Sequence of protein 2:
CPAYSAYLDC

Sequence of protein 1:
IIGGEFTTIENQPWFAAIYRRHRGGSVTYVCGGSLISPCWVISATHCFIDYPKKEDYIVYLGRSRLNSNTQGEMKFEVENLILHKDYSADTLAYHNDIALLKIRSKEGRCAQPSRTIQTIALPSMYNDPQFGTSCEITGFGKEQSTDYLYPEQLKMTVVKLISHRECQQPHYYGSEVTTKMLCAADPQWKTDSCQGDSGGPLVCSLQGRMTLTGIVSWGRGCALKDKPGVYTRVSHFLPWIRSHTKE

Interface contacts:
Residue Y94 in protein 1 interacts with residue Y7 in protein 2 (closest heavy-atom distance 4.1 Å).
Residue Q195 in protein 1 contacts residue D9 in protein 2 (closest heavy-atom distance 4.6 Å).
Residue G219 in protein 1 interacts with residue S5 in protein 2 (closest heavy-atom distance 4.9 Å).
Residue T91 in protein 1 contacts residue Y4 in protein 2 (closest heavy-atom distance 4.6 Å).
Residue T91 in protein 1 contacts residue P2 in protein 2 (closest heavy-atom distance 3.6 Å).
Residue W218 in protein 1 interacts with residue Y4 in protein 2 (closest heavy-atom distance 3.2 Å).
Residue A93 in protein 1 interacts with residue P2 in protein 2 (closest heavy-atom distance 4.0 Å).
Residue S217 in protein 1 contacts residue A6 in protein 2 (closest heavy-atom distance 3.7 Å).
Residue D90 in protein 1 contacts residue C1 in protein 2 (closest heavy-atom distance 5.0 Å).
Residue S198 in protein 1 is in contact with residue L8 in protein 2 (closest heavy-atom distance 4.7 Å).
Residue R20 in protein 1 contacts residue Y7 in protein 2 (closest heavy-atom distance 3.4 Å).
Residue Y29 in protein 1 contacts residue L8 in protein 2 (closest heavy-atom distance 3.8 Å).
Residue Q195 in protein 1 is in contact with residue Y7 in protein 2 (closest heavy-atom distance 3.5 Å).
Residue Y150 in protein 1 is in contact with residue L8 in protein 2 (closest heavy-atom distance 3.4 Å).
Residue R220 in protein 1 interacts with residue Y4 in protein 2 (closest heavy-atom distance 2.9 Å).
Residue D197 in protein 1 is in contact with residue A6 in protein 2 (closest heavy-atom distance 4.5 Å).
Residue D90 in protein 1 interacts with residue A3 in protein 2 (closest heavy-atom distance 4.8 Å).
Residue S217 in protein 1 is in contact with residue Y4 in protein 2 (closest heavy-atom distance 4.8 Å).
Residue A89 in protein 1 interacts with residue P2 in protein 2 (closest heavy-atom distance 3.6 Å).
Residue C194 in protein 1 interacts with residue A6 in protein 2 (closest heavy-atom distance 3.7 Å).
Residue S198 in protein 1 interacts with residue Y7 in protein 2 (closest heavy-atom distance 3.5 Å).
Residue Q195 in protein 1 is in contact with residue A6 in protein 2 (closest heavy-atom distance 3.1 Å).
Residue C31 in protein 1 interacts with residue Y7 in protein 2 (closest heavy-atom distance 3.8 Å).
Residue G196 in protein 1 is in contact with residue Y7 in protein 2 (closest heavy-atom distance 4.6 Å).
Residue Y94 in protein 1 interacts with residue S5 in protein 2 (closest heavy-atom distance 2.3 Å).
Residue Y173 in protein 1 interacts with residue Y4 in protein 2 (closest heavy-atom distance 4.1 Å).
Residue Y94 in protein 1 is in contact with residue C10 in protein 2 (closest heavy-atom distance 4.1 Å).
Residue V216 in protein 1 interacts with residue A6 in protein 2 (closest heavy-atom distance 4.7 Å).
Residue L92 in protein 1 interacts with residue S5 in protein 2 (closest heavy-atom distance 4.3 Å).
Residue C47 in protein 1 interacts with residue Y7 in protein 2 (closest heavy-atom distance 3.0 Å).
Residue S198 in protein 1 interacts with residue A6 in protein 2 (closest heavy-atom distance 4.0 Å).
Residue V30 in protein 1 is in contact with residue Y7 in protein 2 (closest heavy-atom distance 3.7 Å).
Residue L92 in protein 1 is in contact with residue A3 in protein 2 (closest heavy-atom distance 4.0 Å).
Residue L92 in protein 1 interacts with residue Y4 in protein 2 (closest heavy-atom distance 3.1 Å).
Residue Y94 in protein 1 is in contact with residue A6 in protein 2 (closest heavy-atom distance 4.8 Å).
Residue L92 in protein 1 contacts residue P2 in protein 2 (closest heavy-atom distance 3.5 Å).
Residue G196 in protein 1 interacts with residue A6 in protein 2 (closest heavy-atom distance 3.0 Å).
Residue S217 in protein 1 is in contact with residue S5 in protein 2 (closest heavy-atom distance 4.5 Å).
Residue G219 in protein 1 contacts residue Y4 in protein 2 (closest heavy-atom distance 3.0 Å).
Residue W218 in protein 1 contacts residue S5 in protein 2 (closest heavy-atom distance 4.3 Å).
Residue D90 in protein 1 contacts residue P2 in protein 2 (closest heavy-atom distance 3.3 Å).
Residue T91 in protein 1 contacts residue A3 in protein 2 (closest heavy-atom distance 2.7 Å).
Residue H46 in protein 1 interacts with residue Y7 in protein 2 (closest heavy-atom distance 3.4 Å).
Residue R20 in protein 1 is in contact with residue D9 in protein 2 (closest heavy-atom distance 3.3 Å).
Residue V30 in protein 1 is in contact with residue L8 in protein 2 (closest heavy-atom distance 4.0 Å).
Residue G196 in protein 1 contacts residue L8 in protein 2 (closest heavy-atom distance 4.0 Å).
Residue D50 in protein 1 interacts with residue Y7 in protein 2 (closest heavy-atom distance 4.2 Å).
Residue Y94 in protein 1 is in contact with residue P2 in protein 2 (closest heavy-atom distance 3.5 Å).
Residue Q195 in protein 1 is in contact with residue C10 in protein 2 (closest heavy-atom distance 3.3 Å).
Residue Y51 in protein 1 is in contact with residue D9 in protein 2 (closest heavy-atom distance 4.7 Å).
Residue H46 in protein 1 is in contact with residue A6 in protein 2 (closest heavy-atom distance 4.8 Å).
Residue F48 in protein 1 is in contact with residue Y7 in protein 2 (closest heavy-atom distance 4.8 Å).
Residue H46 in protein 1 contacts residue S5 in protein 2 (closest heavy-atom distance 4.6 Å).
Residue W218 in protein 1 is in contact with residue A6 in protein 2 (closest heavy-atom distance 4.3 Å).
Residue Q195 in protein 1 is in contact with residue L8 in protein 2 (closest heavy-atom distance 2.9 Å).

These two protein chains interact to form a complex.